Sequence of protein 1:
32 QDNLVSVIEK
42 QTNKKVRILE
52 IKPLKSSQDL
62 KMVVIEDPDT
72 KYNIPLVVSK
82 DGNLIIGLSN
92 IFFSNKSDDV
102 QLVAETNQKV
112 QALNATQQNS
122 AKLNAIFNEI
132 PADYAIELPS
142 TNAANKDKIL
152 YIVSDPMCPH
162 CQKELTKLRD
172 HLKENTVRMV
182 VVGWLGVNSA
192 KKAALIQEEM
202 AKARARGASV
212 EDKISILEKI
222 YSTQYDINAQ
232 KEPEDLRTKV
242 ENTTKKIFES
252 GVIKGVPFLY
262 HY

This data describes a binding interaction between two proteins.

Sequence of protein 2:
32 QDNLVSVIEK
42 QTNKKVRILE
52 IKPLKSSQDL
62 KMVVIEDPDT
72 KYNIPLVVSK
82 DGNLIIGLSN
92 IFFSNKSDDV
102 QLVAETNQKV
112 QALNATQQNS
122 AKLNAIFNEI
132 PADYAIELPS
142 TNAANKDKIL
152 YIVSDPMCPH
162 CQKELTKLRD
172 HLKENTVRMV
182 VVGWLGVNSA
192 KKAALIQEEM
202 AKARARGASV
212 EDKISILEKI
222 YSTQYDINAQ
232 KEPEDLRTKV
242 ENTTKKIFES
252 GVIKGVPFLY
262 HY

Interface contacts:
Residue V38 in protein 2 is in contact with residue N96 in protein 1 (closest heavy-atom distance 4.0 Å).
Residue I86 in protein 2 contacts residue F93 in protein 1 (closest heavy-atom distance 3.3 Å).
Residue L85 in protein 2 is in contact with residue F94 in protein 1 (closest heavy-atom distance 3.6 Å).
Residue L77 in protein 2 is in contact with residue I92 in protein 1 (closest heavy-atom distance 3.9 Å).
Residue I92 in protein 2 interacts with residue I87 in protein 1 (closest heavy-atom distance 3.7 Å).
Residue S95 in protein 2 is in contact with residue N84 in protein 1 (closest heavy-atom distance 3.1 Å).
Residue S57 in protein 2 is in contact with residue L85 in protein 1 (closest heavy-atom distance 3.3 Å).
Residue G88 in protein 2 contacts residue I92 in protein 1 (closest heavy-atom distance 2.7 Å).
Residue S58 in protein 2 contacts residue L85 in protein 1 (closest heavy-atom distance 3.9 Å).
Residue S95 in protein 2 is in contact with residue Q42 in protein 1 (closest heavy-atom distance 3.0 Å).
Residue F94 in protein 2 interacts with residue Q42 in protein 1 (closest heavy-atom distance 3.7 Å).
Residue L61 in protein 2 is in contact with residue L85 in protein 1 (closest heavy-atom distance 3.7 Å).
Residue F94 in protein 2 is in contact with residue V38 in protein 1 (closest heavy-atom distance 4.3 Å).
Residue G88 in protein 2 contacts residue I87 in protein 1 (closest heavy-atom distance 4.2 Å).
Residue I87 in protein 2 is in contact with residue I87 in protein 1 (closest heavy-atom distance 3.7 Å).
Residue F94 in protein 2 is in contact with residue N84 in protein 1 (closest heavy-atom distance 4.0 Å).
Residue I92 in protein 2 is in contact with residue I86 in protein 1 (closest heavy-atom distance 4.2 Å).
Residue N84 in protein 2 contacts residue F94 in protein 1 (closest heavy-atom distance 4.0 Å).
Residue N84 in protein 2 contacts residue N96 in protein 1 (closest heavy-atom distance 3.1 Å).
Residue I86 in protein 2 contacts residue F94 in protein 1 (closest heavy-atom distance 2.8 Å).
Residue I75 in protein 2 is in contact with residue I92 in protein 1 (closest heavy-atom distance 4.3 Å).
Residue F94 in protein 2 contacts residue I39 in protein 1 (closest heavy-atom distance 3.8 Å).
Residue L85 in protein 2 interacts with residue S58 in protein 1 (closest heavy-atom distance 3.9 Å).
Residue I87 in protein 2 is in contact with residue G88 in protein 1 (closest heavy-atom distance 4.2 Å).
Residue F93 in protein 2 interacts with residue I87 in protein 1 (closest heavy-atom distance 4.0 Å).
Residue L85 in protein 2 contacts residue S57 in protein 1 (closest heavy-atom distance 3.3 Å).
Residue I92 in protein 2 interacts with residue G88 in protein 1 (closest heavy-atom distance 2.7 Å).
Residue F94 in protein 2 is in contact with residue I86 in protein 1 (closest heavy-atom distance 2.8 Å).
Residue N96 in protein 2 contacts residue V38 in protein 1 (closest heavy-atom distance 4.0 Å).
Residue I39 in protein 2 interacts with residue F94 in protein 1 (closest heavy-atom distance 3.8 Å).
Residue I92 in protein 2 is in contact with residue L77 in protein 1 (closest heavy-atom distance 3.9 Å).
Residue L55 in protein 2 contacts residue L85 in protein 1 (closest heavy-atom distance 4.4 Å).
Residue F93 in protein 2 interacts with residue L85 in protein 1 (closest heavy-atom distance 3.5 Å).
Residue V38 in protein 2 is in contact with residue F94 in protein 1 (closest heavy-atom distance 4.3 Å).
Residue I92 in protein 2 is in contact with residue I75 in protein 1 (closest heavy-atom distance 4.3 Å).
Residue S95 in protein 2 interacts with residue V38 in protein 1 (closest heavy-atom distance 3.9 Å).
Residue I87 in protein 2 contacts residue I92 in protein 1 (closest heavy-atom distance 3.7 Å).
Residue V101 in protein 2 contacts residue Q42 in protein 1 (closest heavy-atom distance 3.6 Å).
Residue L85 in protein 2 is in contact with residue L61 in protein 1 (closest heavy-atom distance 3.7 Å).
Residue T43 in protein 2 interacts with residue F94 in protein 1 (closest heavy-atom distance 3.5 Å).
Residue I87 in protein 2 interacts with residue L61 in protein 1 (closest heavy-atom distance 4.3 Å).
Residue N84 in protein 2 is in contact with residue S57 in protein 1 (closest heavy-atom distance 3.8 Å).
Residue F93 in protein 2 is in contact with residue I86 in protein 1 (closest heavy-atom distance 3.3 Å).
Residue V38 in protein 2 interacts with residue S95 in protein 1 (closest heavy-atom distance 3.9 Å).
Residue L85 in protein 2 interacts with residue F93 in protein 1 (closest heavy-atom distance 3.5 Å).
Residue I87 in protein 2 contacts residue F93 in protein 1 (closest heavy-atom distance 4.0 Å).
Residue Q42 in protein 2 contacts residue S95 in protein 1 (closest heavy-atom distance 3.0 Å).
Residue I86 in protein 2 interacts with residue I92 in protein 1 (closest heavy-atom distance 4.2 Å).
Residue N96 in protein 2 is in contact with residue N84 in protein 1 (closest heavy-atom distance 3.1 Å).
Residue I87 in protein 2 interacts with residue V78 in protein 1 (closest heavy-atom distance 3.9 Å).
Residue S57 in protein 2 interacts with residue N84 in protein 1 (closest heavy-atom distance 3.8 Å).
Residue Q42 in protein 2 is in contact with residue F94 in protein 1 (closest heavy-atom distance 3.7 Å).
Residue L61 in protein 2 interacts with residue I87 in protein 1 (closest heavy-atom distance 4.3 Å).
Residue N84 in protein 2 is in contact with residue S95 in protein 1 (closest heavy-atom distance 3.1 Å).
Residue Q42 in protein 2 is in contact with residue V101 in protein 1 (closest heavy-atom distance 3.6 Å).
Residue F94 in protein 2 interacts with residue T43 in protein 1 (closest heavy-atom distance 3.5 Å).
Residue V78 in protein 2 interacts with residue I87 in protein 1 (closest heavy-atom distance 3.9 Å).
Residue G88 in protein 2 interacts with residue G88 in protein 1 (closest heavy-atom distance 3.9 Å).
Residue F94 in protein 2 interacts with residue L85 in protein 1 (closest heavy-atom distance 3.6 Å).
Residue L61 in protein 2 is in contact with residue L61 in protein 1 (closest heavy-atom distance 3.6 Å).